Sequence of protein 1:
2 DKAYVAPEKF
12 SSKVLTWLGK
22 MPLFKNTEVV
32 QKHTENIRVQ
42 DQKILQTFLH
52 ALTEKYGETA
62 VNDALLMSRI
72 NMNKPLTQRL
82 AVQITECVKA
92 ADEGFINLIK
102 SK

Residue-level contacts at the interface:
Residue C88 in protein 2 interacts with residue I97 in protein 1 (closest heavy-atom distance 3.6 Å).
Residue E87 in protein 2 is in contact with residue T86 in protein 1 (closest heavy-atom distance 5.0 Å).
Residue E87 in protein 2 contacts residue Q84 in protein 1 (closest heavy-atom distance 4.4 Å).
Residue I85 in protein 2 interacts with residue A91 in protein 1 (closest heavy-atom distance 4.4 Å).
Residue V83 in protein 2 contacts residue E87 in protein 1 (closest heavy-atom distance 4.1 Å).
Residue C88 in protein 2 contacts residue A91 in protein 1 (closest heavy-atom distance 4.8 Å).
Residue I97 in protein 2 interacts with residue I97 in protein 1 (closest heavy-atom distance 3.3 Å).
Residue K101 in protein 2 contacts residue V89 in protein 1 (closest heavy-atom distance 3.9 Å).
Residue C88 in protein 2 is in contact with residue C88 in protein 1 (closest heavy-atom distance 2.0 Å).
Residue I85 in protein 2 interacts with residue E87 in protein 1 (closest heavy-atom distance 3.9 Å).
Residue E87 in protein 2 is in contact with residue I85 in protein 1 (closest heavy-atom distance 3.2 Å).
Residue I97 in protein 2 is in contact with residue A92 in protein 1 (closest heavy-atom distance 4.0 Å).
Residue V89 in protein 2 interacts with residue I97 in protein 1 (closest heavy-atom distance 4.8 Å).
Residue E87 in protein 2 contacts residue C88 in protein 1 (closest heavy-atom distance 3.8 Å).
Residue K101 in protein 2 is in contact with residue D93 in protein 1 (closest heavy-atom distance 2.9 Å).
Residue A92 in protein 2 is in contact with residue K101 in protein 1 (closest heavy-atom distance 3.3 Å).
Residue V83 in protein 2 is in contact with residue T86 in protein 1 (closest heavy-atom distance 4.2 Å).
Residue V89 in protein 2 interacts with residue I100 in protein 1 (closest heavy-atom distance 4.3 Å).
Residue A91 in protein 2 contacts residue C88 in protein 1 (closest heavy-atom distance 4.4 Å).
Residue E87 in protein 2 contacts residue V83 in protein 1 (closest heavy-atom distance 4.2 Å).
Residue I97 in protein 2 interacts with residue V89 in protein 1 (closest heavy-atom distance 4.3 Å).
Residue I97 in protein 2 interacts with residue C88 in protein 1 (closest heavy-atom distance 3.5 Å).
Residue C88 in protein 2 contacts residue E87 in protein 1 (closest heavy-atom distance 4.1 Å).
Residue I100 in protein 2 interacts with residue V89 in protein 1 (closest heavy-atom distance 3.8 Å).
Residue V89 in protein 2 interacts with residue K101 in protein 1 (closest heavy-atom distance 4.3 Å).
Residue I85 in protein 2 interacts with residue F96 in protein 1 (closest heavy-atom distance 4.0 Å).
Residue A92 in protein 2 contacts residue I97 in protein 1 (closest heavy-atom distance 3.9 Å).
Residue D93 in protein 2 contacts residue K101 in protein 1 (closest heavy-atom distance 3.1 Å).

These two protein chains interact to form a complex.

Sequence of protein 2:
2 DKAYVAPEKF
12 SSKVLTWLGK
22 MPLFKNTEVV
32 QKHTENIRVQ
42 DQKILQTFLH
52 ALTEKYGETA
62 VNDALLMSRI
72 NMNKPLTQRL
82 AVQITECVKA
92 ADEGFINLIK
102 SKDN